Sequence of protein 1:
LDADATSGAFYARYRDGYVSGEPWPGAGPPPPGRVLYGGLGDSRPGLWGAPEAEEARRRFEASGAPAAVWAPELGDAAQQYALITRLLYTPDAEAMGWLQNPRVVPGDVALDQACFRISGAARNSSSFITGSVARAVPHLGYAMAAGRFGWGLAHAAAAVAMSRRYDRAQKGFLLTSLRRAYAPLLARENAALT

Residue-level contacts at the interface:
Residue S183 in protein 1 interacts with residue Y188 in protein 2 (closest heavy-atom distance 2.8 Å).
Residue R186 in protein 1 interacts with residue D22 in protein 2 (closest heavy-atom distance 2.8 Å).
Residue A189 in protein 1 contacts residue Y17 in protein 2 (closest heavy-atom distance 3.5 Å).
Residue T136 in protein 1 contacts residue R171 in protein 2 (closest heavy-atom distance 3.1 Å).
Residue N196 in protein 1 contacts residue T12 in protein 2 (closest heavy-atom distance 3.2 Å).
Residue Q176 in protein 1 contacts residue G45 in protein 2 (closest heavy-atom distance 3.5 Å).
Residue F155 in protein 1 contacts residue R186 in protein 2 (closest heavy-atom distance 3.4 Å).
Residue F179 in protein 1 is in contact with residue M150 in protein 2 (closest heavy-atom distance 3.4 Å).
Residue M150 in protein 1 interacts with residue Q176 in protein 2 (closest heavy-atom distance 3.5 Å).
Residue G44 in protein 1 is in contact with residue Q176 in protein 2 (closest heavy-atom distance 2.9 Å).
Residue S13 in protein 1 is in contact with residue A197 in protein 2 (closest heavy-atom distance 3.4 Å).
Residue D22 in protein 1 interacts with residue R186 in protein 2 (closest heavy-atom distance 2.8 Å).
Residue F155 in protein 1 interacts with residue S183 in protein 2 (closest heavy-atom distance 2.6 Å).
Residue Q176 in protein 1 interacts with residue H145 in protein 2 (closest heavy-atom distance 3.5 Å).
Residue S132 in protein 1 interacts with residue R170 in protein 2 (closest heavy-atom distance 3.5 Å).
Residue Y172 in protein 1 contacts residue G137 in protein 2 (closest heavy-atom distance 3.2 Å).
Residue L46 in protein 1 is in contact with residue D173 in protein 2 (closest heavy-atom distance 3.0 Å).
Residue Y172 in protein 1 contacts residue H161 in protein 2 (closest heavy-atom distance 2.6 Å).
Residue Y20 in protein 1 is in contact with residue R185 in protein 2 (closest heavy-atom distance 3.5 Å).
Residue M150 in protein 1 contacts residue F179 in protein 2 (closest heavy-atom distance 3.4 Å).
Residue N196 in protein 1 interacts with residue A11 in protein 2 (closest heavy-atom distance 3.0 Å).
Residue Q176 in protein 1 contacts residue L146 in protein 2 (closest heavy-atom distance 3.4 Å).
Residue Y188 in protein 1 interacts with residue S183 in protein 2 (closest heavy-atom distance 2.9 Å).
Residue L146 in protein 1 is in contact with residue Q176 in protein 2 (closest heavy-atom distance 3.5 Å).
Residue H161 in protein 1 contacts residue Y172 in protein 2 (closest heavy-atom distance 2.8 Å).
Residue R171 in protein 1 contacts residue T136 in protein 2 (closest heavy-atom distance 3.0 Å).
Residue R186 in protein 1 is in contact with residue F155 in protein 2 (closest heavy-atom distance 3.4 Å).
Residue R92 in protein 1 is in contact with residue F16 in protein 2 (closest heavy-atom distance 3.3 Å).
Residue R171 in protein 1 is in contact with residue G137 in protein 2 (closest heavy-atom distance 2.9 Å).
Residue A187 in protein 1 interacts with residue A187 in protein 2 (closest heavy-atom distance 3.0 Å).
Residue A193 in protein 1 is in contact with residue G14 in protein 2 (closest heavy-atom distance 3.3 Å).
Residue F134 in protein 1 contacts residue R171 in protein 2 (closest heavy-atom distance 2.9 Å).
Residue G45 in protein 1 is in contact with residue Q176 in protein 2 (closest heavy-atom distance 3.5 Å).
Residue Q176 in protein 1 is in contact with residue G44 in protein 2 (closest heavy-atom distance 3.1 Å).
Residue S133 in protein 1 is in contact with residue R170 in protein 2 (closest heavy-atom distance 2.8 Å).
Residue Y95 in protein 1 is in contact with residue Y17 in protein 2 (closest heavy-atom distance 3.5 Å).
Residue G137 in protein 1 interacts with residue Y172 in protein 2 (closest heavy-atom distance 3.4 Å).
Residue T182 in protein 1 contacts residue W30 in protein 2 (closest heavy-atom distance 3.4 Å).
Residue D173 in protein 1 interacts with residue L46 in protein 2 (closest heavy-atom distance 3.2 Å).
Residue R186 in protein 1 interacts with residue S26 in protein 2 (closest heavy-atom distance 3.2 Å).
Residue S131 in protein 1 contacts residue R171 in protein 2 (closest heavy-atom distance 2.9 Å).
Residue F16 in protein 1 is in contact with residue R92 in protein 2 (closest heavy-atom distance 3.3 Å).
Residue Y17 in protein 1 is in contact with residue R92 in protein 2 (closest heavy-atom distance 3.1 Å).
Residue W30 in protein 1 is in contact with residue T182 in protein 2 (closest heavy-atom distance 3.5 Å).
Residue T91 in protein 1 interacts with residue Y17 in protein 2 (closest heavy-atom distance 3.5 Å).
Residue Y17 in protein 1 contacts residue T91 in protein 2 (closest heavy-atom distance 3.3 Å).
Residue R186 in protein 1 contacts residue Y24 in protein 2 (closest heavy-atom distance 2.6 Å).
Residue T12 in protein 1 contacts residue N196 in protein 2 (closest heavy-atom distance 3.2 Å).
Residue A193 in protein 1 interacts with residue A18 in protein 2 (closest heavy-atom distance 3.5 Å).
Residue Y172 in protein 1 interacts with residue V139 in protein 2 (closest heavy-atom distance 3.0 Å).
Residue Y188 in protein 1 interacts with residue L184 in protein 2 (closest heavy-atom distance 3.3 Å).
Residue G45 in protein 1 interacts with residue D173 in protein 2 (closest heavy-atom distance 3.4 Å).
Residue R185 in protein 1 contacts residue Y20 in protein 2 (closest heavy-atom distance 3.2 Å).
Residue G137 in protein 1 is in contact with residue R171 in protein 2 (closest heavy-atom distance 2.8 Å).
Residue V139 in protein 1 contacts residue Y172 in protein 2 (closest heavy-atom distance 3.0 Å).
Residue R92 in protein 1 interacts with residue Y17 in protein 2 (closest heavy-atom distance 3.3 Å).
Residue A11 in protein 1 interacts with residue N196 in protein 2 (closest heavy-atom distance 3.2 Å).
Residue Y24 in protein 1 interacts with residue R186 in protein 2 (closest heavy-atom distance 3.5 Å).
Residue S183 in protein 1 is in contact with residue F155 in protein 2 (closest heavy-atom distance 2.5 Å).
Residue R171 in protein 1 contacts residue F134 in protein 2 (closest heavy-atom distance 3.0 Å).

This data describes a binding interaction between two proteins.

Sequence of protein 2:
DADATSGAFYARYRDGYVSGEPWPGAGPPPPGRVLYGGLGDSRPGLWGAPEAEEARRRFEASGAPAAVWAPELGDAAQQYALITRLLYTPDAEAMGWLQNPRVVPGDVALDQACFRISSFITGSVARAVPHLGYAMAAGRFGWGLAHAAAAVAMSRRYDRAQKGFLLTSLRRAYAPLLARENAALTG